Sequence of protein 2:
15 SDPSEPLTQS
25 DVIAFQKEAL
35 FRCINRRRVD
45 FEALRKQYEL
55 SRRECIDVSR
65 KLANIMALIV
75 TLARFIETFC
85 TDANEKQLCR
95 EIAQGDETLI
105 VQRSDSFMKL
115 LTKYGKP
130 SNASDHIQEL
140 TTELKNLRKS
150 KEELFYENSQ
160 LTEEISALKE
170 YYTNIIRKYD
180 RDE

Sequence of protein 1:
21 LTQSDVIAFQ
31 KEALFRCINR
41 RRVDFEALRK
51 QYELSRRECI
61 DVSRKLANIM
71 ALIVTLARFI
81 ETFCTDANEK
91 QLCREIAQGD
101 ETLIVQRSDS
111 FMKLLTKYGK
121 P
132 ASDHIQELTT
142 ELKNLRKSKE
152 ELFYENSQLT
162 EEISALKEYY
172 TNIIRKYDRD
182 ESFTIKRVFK

Residue-level contacts at the interface:
Residue L153 in protein 1 is in contact with residue K150 in protein 2 (closest heavy-atom distance 3.3 Å).
Residue E101 in protein 1 contacts residue N68 in protein 2 (closest heavy-atom distance 2.9 Å).
Residue D179 in protein 1 is in contact with residue N39 in protein 2 (closest heavy-atom distance 2.9 Å).
Residue K168 in protein 1 is in contact with residue Y171 in protein 2 (closest heavy-atom distance 3.3 Å).
Residue L146 in protein 1 is in contact with residue R147 in protein 2 (closest heavy-atom distance 3.3 Å).
Residue A71 in protein 1 is in contact with residue K144 in protein 2 (closest heavy-atom distance 3.3 Å).
Residue S63 in protein 1 is in contact with residue Q159 in protein 2 (closest heavy-atom distance 3.0 Å).
Residue L34 in protein 1 is in contact with residue L34 in protein 2 (closest heavy-atom distance 3.5 Å).
Residue Y118 in protein 1 is in contact with residue G119 in protein 2 (closest heavy-atom distance 2.9 Å).
Residue N157 in protein 1 is in contact with residue E156 in protein 2 (closest heavy-atom distance 3.2 Å).
Residue G119 in protein 1 is in contact with residue F83 in protein 2 (closest heavy-atom distance 3.0 Å).
Residue V26 in protein 1 interacts with residue F35 in protein 2 (closest heavy-atom distance 3.1 Å).
Residue L153 in protein 1 contacts residue N157 in protein 2 (closest heavy-atom distance 3.2 Å).
Residue N157 in protein 1 contacts residue N157 in protein 2 (closest heavy-atom distance 2.8 Å).
Residue K65 in protein 1 is in contact with residue E101 in protein 2 (closest heavy-atom distance 3.4 Å).
Residue L72 in protein 1 interacts with residue M112 in protein 2 (closest heavy-atom distance 3.3 Å).
Residue K168 in protein 1 contacts residue Q51 in protein 2 (closest heavy-atom distance 2.8 Å).
Residue L48 in protein 1 interacts with residue F45 in protein 2 (closest heavy-atom distance 3.4 Å).
Residue Y171 in protein 1 is in contact with residue I175 in protein 2 (closest heavy-atom distance 3.4 Å).
Residue Y171 in protein 1 interacts with residue Y171 in protein 2 (closest heavy-atom distance 3.3 Å).
Residue T75 in protein 1 is in contact with residue K144 in protein 2 (closest heavy-atom distance 3.2 Å).
Residue T185 in protein 1 contacts residue E32 in protein 2 (closest heavy-atom distance 2.4 Å).
Residue I164 in protein 1 is in contact with residue I164 in protein 2 (closest heavy-atom distance 3.3 Å).
Residue L21 in protein 1 interacts with residue F35 in protein 2 (closest heavy-atom distance 3.3 Å).
Residue L21 in protein 1 interacts with residue R42 in protein 2 (closest heavy-atom distance 3.1 Å).
Residue S183 in protein 1 contacts residue E32 in protein 2 (closest heavy-atom distance 2.4 Å).
Residue A71 in protein 1 contacts residue K148 in protein 2 (closest heavy-atom distance 3.4 Å).
Residue Y118 in protein 1 contacts residue P121 in protein 2 (closest heavy-atom distance 3.2 Å).
Residue R56 in protein 1 contacts residue Q159 in protein 2 (closest heavy-atom distance 3.2 Å).
Residue K120 in protein 1 is in contact with residue P121 in protein 2 (closest heavy-atom distance 3.1 Å).
Residue A67 in protein 1 interacts with residue E152 in protein 2 (closest heavy-atom distance 3.4 Å).
Residue V26 in protein 1 contacts residue K31 in protein 2 (closest heavy-atom distance 3.3 Å).
Residue F184 in protein 1 interacts with residue E32 in protein 2 (closest heavy-atom distance 3.1 Å).
Residue Q23 in protein 1 is in contact with residue E32 in protein 2 (closest heavy-atom distance 3.5 Å).
Residue L143 in protein 1 is in contact with residue L146 in protein 2 (closest heavy-atom distance 3.3 Å).
Residue T185 in protein 1 contacts residue F29 in protein 2 (closest heavy-atom distance 3.4 Å).
Residue S183 in protein 1 contacts residue R36 in protein 2 (closest heavy-atom distance 3.2 Å).
Residue Y52 in protein 1 contacts residue Q51 in protein 2 (closest heavy-atom distance 3.4 Å).
Residue V74 in protein 1 interacts with residue R147 in protein 2 (closest heavy-atom distance 3.4 Å).
Residue R78 in protein 1 interacts with residue R147 in protein 2 (closest heavy-atom distance 3.0 Å).
Residue L143 in protein 1 interacts with residue L139 in protein 2 (closest heavy-atom distance 3.4 Å).
Residue E182 in protein 1 contacts residue Y178 in protein 2 (closest heavy-atom distance 3.0 Å).
Residue D179 in protein 1 contacts residue Y178 in protein 2 (closest heavy-atom distance 2.7 Å).
Residue Y52 in protein 1 interacts with residue E163 in protein 2 (closest heavy-atom distance 3.2 Å).
Residue N68 in protein 1 contacts residue S108 in protein 2 (closest heavy-atom distance 2.7 Å).
Residue Q23 in protein 1 contacts residue R36 in protein 2 (closest heavy-atom distance 3.3 Å).
Residue E142 in protein 1 interacts with residue R147 in protein 2 (closest heavy-atom distance 2.7 Å).
Residue F79 in protein 1 contacts residue K120 in protein 2 (closest heavy-atom distance 3.3 Å).
Residue R56 in protein 1 contacts residue E156 in protein 2 (closest heavy-atom distance 3.3 Å).
Residue S55 in protein 1 is in contact with residue S55 in protein 2 (closest heavy-atom distance 2.8 Å).
Residue R56 in protein 1 interacts with residue S55 in protein 2 (closest heavy-atom distance 3.1 Å).
Residue Y178 in protein 1 interacts with residue D179 in protein 2 (closest heavy-atom distance 2.5 Å).
Residue E101 in protein 1 contacts residue K65 in protein 2 (closest heavy-atom distance 3.3 Å).
Residue I164 in protein 1 is in contact with residue L160 in protein 2 (closest heavy-atom distance 3.3 Å).
Residue Q51 in protein 1 interacts with residue Y52 in protein 2 (closest heavy-atom distance 3.0 Å).
Residue L72 in protein 1 interacts with residue S108 in protein 2 (closest heavy-atom distance 3.3 Å).
Residue T75 in protein 1 is in contact with residue R147 in protein 2 (closest heavy-atom distance 2.9 Å).
Residue C59 in protein 1 is in contact with residue C59 in protein 2 (closest heavy-atom distance 3.4 Å).
Residue N157 in protein 1 interacts with residue L160 in protein 2 (closest heavy-atom distance 3.4 Å).
Residue L160 in protein 1 contacts residue I164 in protein 2 (closest heavy-atom distance 3.3 Å).

The following describes two proteins that form a bound complex.